Interface contacts:
Residue F124 in chain B interacts with residue Y138 in chain A (closest heavy-atom distance 3.6 Å).
Residue D132 in chain B interacts with residue Y131 in chain A (closest heavy-atom distance 4.9 Å).
Residue F124 in chain B contacts residue V141 in chain A (closest heavy-atom distance 3.7 Å).
Residue K112 in chain B is in contact with residue Y131 in chain A (closest heavy-atom distance 4.2 Å).
Residue H135 in chain B is in contact with residue D132 in chain A (closest heavy-atom distance 3.5 Å).
Residue S139 in chain B interacts with residue A128 in chain A (closest heavy-atom distance 4.0 Å).
Residue V141 in chain B contacts residue F124 in chain A (closest heavy-atom distance 3.7 Å).
Residue Y138 in chain B is in contact with residue A128 in chain A (closest heavy-atom distance 3.7 Å).
Residue E247 in chain B contacts residue R122 in chain A (closest heavy-atom distance 2.6 Å).
Residue Y131 in chain B contacts residue A108 in chain A (closest heavy-atom distance 4.1 Å).
Residue T142 in chain B contacts residue F124 in chain A (closest heavy-atom distance 3.9 Å).
Residue A108 in chain B is in contact with residue E119 in chain A (closest heavy-atom distance 4.2 Å).
Residue H135 in chain B interacts with residue Y131 in chain A (closest heavy-atom distance 3.6 Å).
Residue R122 in chain B interacts with residue E247 in chain A (closest heavy-atom distance 2.6 Å).
Residue F124 in chain B is in contact with residue M145 in chain A (closest heavy-atom distance 3.6 Å).
Residue M145 in chain B is in contact with residue F124 in chain A (closest heavy-atom distance 3.6 Å).
Residue Y131 in chain B interacts with residue L134 in chain A (closest heavy-atom distance 3.4 Å).
Residue F124 in chain B is in contact with residue E105 in chain A (closest heavy-atom distance 4.6 Å).
Residue Y138 in chain B interacts with residue F124 in chain A (closest heavy-atom distance 3.6 Å).
Residue E119 in chain B interacts with residue K112 in chain A (closest heavy-atom distance 2.9 Å).
Residue T244 in chain B contacts residue F124 in chain A (closest heavy-atom distance 4.4 Å).
Residue R122 in chain B is in contact with residue E241 in chain A (closest heavy-atom distance 3.1 Å).
Residue Y138 in chain B contacts residue L127 in chain A (closest heavy-atom distance 3.9 Å).
Residue R122 in chain B interacts with residue T244 in chain A (closest heavy-atom distance 4.4 Å).
Residue L127 in chain B interacts with residue Y138 in chain A (closest heavy-atom distance 3.9 Å).
Residue K112 in chain B is in contact with residue E119 in chain A (closest heavy-atom distance 2.9 Å).
Residue A128 in chain B is in contact with residue Y138 in chain A (closest heavy-atom distance 3.7 Å).
Residue A108 in chain B interacts with residue Y131 in chain A (closest heavy-atom distance 4.1 Å).
Residue F124 in chain B interacts with residue T244 in chain A (closest heavy-atom distance 4.4 Å).
Residue I115 in chain B interacts with residue K112 in chain A (closest heavy-atom distance 3.5 Å).
Residue T244 in chain B contacts residue R122 in chain A (closest heavy-atom distance 4.4 Å).
Residue H135 in chain B contacts residue H129 in chain A (closest heavy-atom distance 4.8 Å).
Residue Y131 in chain B contacts residue Y131 in chain A (closest heavy-atom distance 3.6 Å).
Residue E105 in chain B interacts with residue F124 in chain A (closest heavy-atom distance 4.6 Å).
Residue H129 in chain B is in contact with residue H135 in chain A (closest heavy-atom distance 4.8 Å).
Residue Y131 in chain B is in contact with residue D132 in chain A (closest heavy-atom distance 4.9 Å).
Residue E241 in chain B contacts residue R122 in chain A (closest heavy-atom distance 3.1 Å).
Residue R122 in chain B interacts with residue K243 in chain A (closest heavy-atom distance 3.7 Å).
Residue E125 in chain B contacts residue T142 in chain A (closest heavy-atom distance 3.8 Å).
Residue Y131 in chain B interacts with residue Y138 in chain A (closest heavy-atom distance 3.4 Å).
Residue Y131 in chain B interacts with residue H135 in chain A (closest heavy-atom distance 3.6 Å).
Residue T142 in chain B is in contact with residue E125 in chain A (closest heavy-atom distance 3.8 Å).
Residue A128 in chain B contacts residue H135 in chain A (closest heavy-atom distance 2.9 Å).
Residue Y138 in chain B is in contact with residue Y131 in chain A (closest heavy-atom distance 3.4 Å).
Residue K112 in chain B is in contact with residue I115 in chain A (closest heavy-atom distance 3.5 Å).
Residue K243 in chain B contacts residue K120 in chain A (closest heavy-atom distance 4.9 Å).
Residue K120 in chain B contacts residue K243 in chain A (closest heavy-atom distance 4.9 Å).
Residue D132 in chain B is in contact with residue H135 in chain A (closest heavy-atom distance 3.5 Å).
Residue H135 in chain B contacts residue A128 in chain A (closest heavy-atom distance 2.9 Å).
Residue K243 in chain B contacts residue R122 in chain A (closest heavy-atom distance 3.7 Å).
Residue Y131 in chain B contacts residue K112 in chain A (closest heavy-atom distance 4.2 Å).
Residue E119 in chain B contacts residue A108 in chain A (closest heavy-atom distance 4.2 Å).
Residue A128 in chain B is in contact with residue S139 in chain A (closest heavy-atom distance 4.0 Å).
Residue L134 in chain B is in contact with residue Y131 in chain A (closest heavy-atom distance 3.4 Å).
Residue Y138 in chain B is in contact with residue E119 in chain A (closest heavy-atom distance 4.4 Å).
Residue F124 in chain B interacts with residue T142 in chain A (closest heavy-atom distance 3.9 Å).
Residue E119 in chain B interacts with residue Y138 in chain A (closest heavy-atom distance 4.4 Å).

Sequence of chain A:
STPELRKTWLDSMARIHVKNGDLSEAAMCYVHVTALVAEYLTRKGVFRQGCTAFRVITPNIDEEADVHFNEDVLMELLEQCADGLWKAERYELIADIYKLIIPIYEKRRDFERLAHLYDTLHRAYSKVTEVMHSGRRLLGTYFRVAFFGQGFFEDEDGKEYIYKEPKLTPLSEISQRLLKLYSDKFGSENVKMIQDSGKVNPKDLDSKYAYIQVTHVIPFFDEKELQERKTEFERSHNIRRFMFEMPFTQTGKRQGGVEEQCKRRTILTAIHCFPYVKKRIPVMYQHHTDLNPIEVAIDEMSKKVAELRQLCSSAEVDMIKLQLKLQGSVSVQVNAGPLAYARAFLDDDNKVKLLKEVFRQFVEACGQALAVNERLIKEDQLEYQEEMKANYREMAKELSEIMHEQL

Sequence of chain B:
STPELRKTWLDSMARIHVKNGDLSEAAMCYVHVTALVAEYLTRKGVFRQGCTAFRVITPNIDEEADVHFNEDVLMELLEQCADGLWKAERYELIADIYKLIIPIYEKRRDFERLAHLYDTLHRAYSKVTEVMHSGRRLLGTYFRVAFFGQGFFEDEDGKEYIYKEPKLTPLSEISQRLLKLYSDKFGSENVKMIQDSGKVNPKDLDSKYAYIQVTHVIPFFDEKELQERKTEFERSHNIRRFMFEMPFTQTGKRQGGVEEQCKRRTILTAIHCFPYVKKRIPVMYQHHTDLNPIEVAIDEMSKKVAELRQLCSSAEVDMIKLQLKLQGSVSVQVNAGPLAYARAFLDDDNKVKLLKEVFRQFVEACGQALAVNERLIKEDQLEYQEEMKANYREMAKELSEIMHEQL

The following describes two proteins that form a bound complex.